Sequence of the first protein:
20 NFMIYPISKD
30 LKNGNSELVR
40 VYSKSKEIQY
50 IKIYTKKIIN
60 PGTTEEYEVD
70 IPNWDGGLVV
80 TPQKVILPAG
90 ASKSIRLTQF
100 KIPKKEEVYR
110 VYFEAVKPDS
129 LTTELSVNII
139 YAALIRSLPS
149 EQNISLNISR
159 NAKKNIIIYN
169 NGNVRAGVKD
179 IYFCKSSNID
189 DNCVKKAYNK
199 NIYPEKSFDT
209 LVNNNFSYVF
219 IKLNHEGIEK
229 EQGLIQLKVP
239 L

These two protein chains interact to form a complex.

Sequence of the second protein:
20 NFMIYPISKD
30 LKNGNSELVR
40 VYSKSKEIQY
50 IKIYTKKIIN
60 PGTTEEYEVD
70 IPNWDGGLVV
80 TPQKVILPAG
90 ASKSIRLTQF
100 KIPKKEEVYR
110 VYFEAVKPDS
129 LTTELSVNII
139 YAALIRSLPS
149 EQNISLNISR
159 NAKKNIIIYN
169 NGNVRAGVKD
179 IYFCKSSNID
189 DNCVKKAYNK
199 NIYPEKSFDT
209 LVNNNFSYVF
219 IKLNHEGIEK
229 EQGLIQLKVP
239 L

Residue-level contacts at the interface:
Residue R109 in the first protein interacts with residue S134 in the second protein (closest heavy-atom distance 4.2 Å).
Residue E224 in the first protein contacts residue T130 in the second protein (closest heavy-atom distance 4.5 Å).
Residue I138 in the first protein is in contact with residue I137 in the second protein (closest heavy-atom distance 4.8 Å).
Residue D29 in the first protein interacts with residue T130 in the second protein (closest heavy-atom distance 4.7 Å).
Residue T130 in the first protein interacts with residue R144 in the second protein (closest heavy-atom distance 3.6 Å).
Residue I137 in the first protein is in contact with residue I137 in the second protein (closest heavy-atom distance 3.5 Å).
Residue L129 in the first protein contacts residue Y201 in the second protein (closest heavy-atom distance 3.6 Å).
Residue T130 in the first protein is in contact with residue D29 in the second protein (closest heavy-atom distance 4.7 Å).
Residue S134 in the first protein contacts residue Y139 in the second protein (closest heavy-atom distance 3.6 Å).
Residue E132 in the first protein contacts residue I26 in the second protein (closest heavy-atom distance 3.8 Å).
Residue I138 in the first protein interacts with residue N136 in the second protein (closest heavy-atom distance 2.9 Å).
Residue L129 in the first protein interacts with residue N199 in the second protein (closest heavy-atom distance 4.2 Å).
Residue L142 in the first protein is in contact with residue L129 in the second protein (closest heavy-atom distance 4.1 Å).
Residue L129 in the first protein interacts with residue R109 in the second protein (closest heavy-atom distance 4.2 Å).
Residue I26 in the first protein contacts residue T130 in the second protein (closest heavy-atom distance 4.2 Å).
Residue N199 in the first protein contacts residue T130 in the second protein (closest heavy-atom distance 4.9 Å).
Residue V135 in the first protein interacts with residue I138 in the second protein (closest heavy-atom distance 3.7 Å).
Residue L129 in the first protein is in contact with residue L142 in the second protein (closest heavy-atom distance 4.1 Å).
Residue V135 in the first protein contacts residue I137 in the second protein (closest heavy-atom distance 2.9 Å).
Residue L142 in the first protein contacts residue T130 in the second protein (closest heavy-atom distance 3.6 Å).
Residue L129 in the first protein interacts with residue R173 in the second protein (closest heavy-atom distance 4.0 Å).
Residue N136 in the first protein contacts residue N136 in the second protein (closest heavy-atom distance 3.4 Å).
Residue I138 in the first protein is in contact with residue S134 in the second protein (closest heavy-atom distance 4.3 Å).
Residue N199 in the first protein interacts with residue L129 in the second protein (closest heavy-atom distance 4.2 Å).
Residue V135 in the first protein interacts with residue Y139 in the second protein (closest heavy-atom distance 3.8 Å).
Residue A140 in the first protein contacts residue V135 in the second protein (closest heavy-atom distance 5.0 Å).
Residue Y201 in the first protein interacts with residue L129 in the second protein (closest heavy-atom distance 3.6 Å).
Residue I137 in the first protein interacts with residue V135 in the second protein (closest heavy-atom distance 2.9 Å).
Residue R109 in the first protein contacts residue L129 in the second protein (closest heavy-atom distance 4.2 Å).
Residue R144 in the first protein interacts with residue T130 in the second protein (closest heavy-atom distance 3.6 Å).
Residue S134 in the first protein is in contact with residue R109 in the second protein (closest heavy-atom distance 4.2 Å).
Residue T130 in the first protein is in contact with residue S27 in the second protein (closest heavy-atom distance 3.3 Å).
Residue I26 in the first protein contacts residue E132 in the second protein (closest heavy-atom distance 3.8 Å).
Residue Y139 in the first protein contacts residue S134 in the second protein (closest heavy-atom distance 3.6 Å).
Residue I138 in the first protein contacts residue V135 in the second protein (closest heavy-atom distance 3.7 Å).
Residue L133 in the first protein interacts with residue I26 in the second protein (closest heavy-atom distance 3.5 Å).
Residue S134 in the first protein contacts residue A140 in the second protein (closest heavy-atom distance 3.1 Å).
Residue I137 in the first protein contacts residue I138 in the second protein (closest heavy-atom distance 4.8 Å).
Residue N136 in the first protein is in contact with residue I137 in the second protein (closest heavy-atom distance 3.4 Å).
Residue I26 in the first protein contacts residue T131 in the second protein (closest heavy-atom distance 3.6 Å).
Residue S134 in the first protein interacts with residue I138 in the second protein (closest heavy-atom distance 4.3 Å).
Residue I26 in the first protein contacts residue L133 in the second protein (closest heavy-atom distance 3.5 Å).
Residue T130 in the first protein is in contact with residue N199 in the second protein (closest heavy-atom distance 4.9 Å).
Residue V135 in the first protein interacts with residue A140 in the second protein (closest heavy-atom distance 5.0 Å).
Residue T130 in the first protein contacts residue I26 in the second protein (closest heavy-atom distance 4.2 Å).
Residue L133 in the first protein contacts residue A140 in the second protein (closest heavy-atom distance 3.8 Å).
Residue N136 in the first protein interacts with residue I138 in the second protein (closest heavy-atom distance 2.9 Å).
Residue Y139 in the first protein contacts residue V135 in the second protein (closest heavy-atom distance 3.8 Å).
Residue S27 in the first protein interacts with residue T130 in the second protein (closest heavy-atom distance 3.3 Å).
Residue Y139 in the first protein interacts with residue L133 in the second protein (closest heavy-atom distance 4.7 Å).
Residue A140 in the first protein contacts residue L133 in the second protein (closest heavy-atom distance 3.8 Å).
Residue R173 in the first protein contacts residue L129 in the second protein (closest heavy-atom distance 4.0 Å).
Residue A140 in the first protein interacts with residue S134 in the second protein (closest heavy-atom distance 3.1 Å).
Residue I137 in the first protein is in contact with residue N136 in the second protein (closest heavy-atom distance 3.4 Å).
Residue L133 in the first protein interacts with residue Y139 in the second protein (closest heavy-atom distance 4.7 Å).
Residue T131 in the first protein interacts with residue I26 in the second protein (closest heavy-atom distance 3.6 Å).
Residue R173 in the first protein is in contact with residue T130 in the second protein (closest heavy-atom distance 3.2 Å).
Residue T130 in the first protein is in contact with residue E224 in the second protein (closest heavy-atom distance 4.5 Å).
Residue T130 in the first protein interacts with residue R173 in the second protein (closest heavy-atom distance 3.2 Å).
Residue T130 in the first protein interacts with residue L142 in the second protein (closest heavy-atom distance 3.6 Å).